Sequence of the first protein:
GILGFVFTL

Sequence of the second protein:
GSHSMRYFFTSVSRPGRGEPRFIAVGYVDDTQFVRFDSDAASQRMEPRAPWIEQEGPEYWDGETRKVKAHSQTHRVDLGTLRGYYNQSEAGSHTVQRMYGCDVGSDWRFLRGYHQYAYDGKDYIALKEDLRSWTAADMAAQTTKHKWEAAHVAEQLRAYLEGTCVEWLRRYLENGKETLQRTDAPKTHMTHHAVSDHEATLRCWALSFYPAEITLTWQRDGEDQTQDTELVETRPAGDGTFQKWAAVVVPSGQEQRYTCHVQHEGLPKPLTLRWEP

This data describes a binding interaction between two proteins.

Contacts between the two chains:
Residue D77 in the second protein is in contact with residue F7 in the first protein (closest heavy-atom distance 4.7 Å).
Residue K66 in the second protein is in contact with residue V6 in the first protein (closest heavy-atom distance 4.7 Å).
Residue T80 in the second protein is in contact with residue L9 in the first protein (closest heavy-atom distance 3.9 Å).
Residue W147 in the second protein contacts residue T8 in the first protein (closest heavy-atom distance 2.9 Å).
Residue D77 in the second protein is in contact with residue L9 in the first protein (closest heavy-atom distance 2.9 Å).
Residue H114 in the second protein is in contact with residue F7 in the first protein (closest heavy-atom distance 3.6 Å).
Residue H70 in the second protein is in contact with residue L3 in the first protein (closest heavy-atom distance 3.2 Å).
Residue K146 in the second protein interacts with residue T8 in the first protein (closest heavy-atom distance 2.7 Å).
Residue M5 in the second protein contacts residue G1 in the first protein (closest heavy-atom distance 4.1 Å).
Residue Y7 in the second protein interacts with residue G1 in the first protein (closest heavy-atom distance 2.9 Å).
Residue K146 in the second protein contacts residue L9 in the first protein (closest heavy-atom distance 3.0 Å).
Residue A69 in the second protein is in contact with residue V6 in the first protein (closest heavy-atom distance 3.9 Å).
Residue I124 in the second protein interacts with residue L9 in the first protein (closest heavy-atom distance 4.2 Å).
Residue L156 in the second protein contacts residue F7 in the first protein (closest heavy-atom distance 3.9 Å).
Residue V67 in the second protein interacts with residue I2 in the first protein (closest heavy-atom distance 3.5 Å).
Residue Y59 in the second protein interacts with residue G1 in the first protein (closest heavy-atom distance 4.5 Å).
Residue W167 in the second protein contacts residue G1 in the first protein (closest heavy-atom distance 3.3 Å).
Residue Y159 in the second protein contacts residue L3 in the first protein (closest heavy-atom distance 3.4 Å).
Residue R97 in the second protein is in contact with residue F7 in the first protein (closest heavy-atom distance 3.4 Å).
Residue H70 in the second protein is in contact with residue I2 in the first protein (closest heavy-atom distance 3.8 Å).
Residue Q155 in the second protein is in contact with residue F5 in the first protein (closest heavy-atom distance 3.5 Å).
Residue T73 in the second protein interacts with residue F7 in the first protein (closest heavy-atom distance 3.3 Å).
Residue H114 in the second protein is in contact with residue L3 in the first protein (closest heavy-atom distance 4.5 Å).
Residue Y159 in the second protein contacts residue I2 in the first protein (closest heavy-atom distance 3.8 Å).
Residue K66 in the second protein interacts with residue G1 in the first protein (closest heavy-atom distance 4.1 Å).
Residue H70 in the second protein contacts residue V6 in the first protein (closest heavy-atom distance 3.6 Å).
Residue Y99 in the second protein interacts with residue I2 in the first protein (closest heavy-atom distance 3.3 Å).
Residue R97 in the second protein contacts residue L3 in the first protein (closest heavy-atom distance 3.6 Å).
Residue K66 in the second protein contacts residue L3 in the first protein (closest heavy-atom distance 3.4 Å).
Residue E63 in the second protein is in contact with residue G1 in the first protein (closest heavy-atom distance 3.4 Å).
Residue Y7 in the second protein is in contact with residue I2 in the first protein (closest heavy-atom distance 3.4 Å).
Residue Y123 in the second protein interacts with residue L9 in the first protein (closest heavy-atom distance 4.0 Å).
Residue D77 in the second protein is in contact with residue T8 in the first protein (closest heavy-atom distance 3.5 Å).
Residue Y116 in the second protein interacts with residue L9 in the first protein (closest heavy-atom distance 3.6 Å).
Residue L156 in the second protein contacts residue L3 in the first protein (closest heavy-atom distance 3.7 Å).
Residue W147 in the second protein interacts with residue L9 in the first protein (closest heavy-atom distance 3.2 Å).
Residue L156 in the second protein contacts residue F5 in the first protein (closest heavy-atom distance 4.0 Å).
Residue Y99 in the second protein contacts residue L3 in the first protein (closest heavy-atom distance 2.9 Å).
Residue Y159 in the second protein contacts residue F5 in the first protein (closest heavy-atom distance 4.9 Å).
Residue T73 in the second protein interacts with residue V6 in the first protein (closest heavy-atom distance 3.3 Å).
Residue V76 in the second protein interacts with residue T8 in the first protein (closest heavy-atom distance 3.9 Å).
Residue V95 in the second protein is in contact with residue L9 in the first protein (closest heavy-atom distance 5.0 Å).
Residue K66 in the second protein is in contact with residue G4 in the first protein (closest heavy-atom distance 3.5 Å).
Residue Y171 in the second protein contacts residue G1 in the first protein (closest heavy-atom distance 2.7 Å).
Residue F9 in the second protein contacts residue I2 in the first protein (closest heavy-atom distance 4.3 Å).
Residue Y116 in the second protein interacts with residue F7 in the first protein (closest heavy-atom distance 4.0 Å).
Residue K66 in the second protein is in contact with residue I2 in the first protein (closest heavy-atom distance 2.8 Å).
Residue T143 in the second protein interacts with residue L9 in the first protein (closest heavy-atom distance 2.7 Å).
Residue L81 in the second protein interacts with residue L9 in the first protein (closest heavy-atom distance 3.7 Å).
Residue Y159 in the second protein interacts with residue G1 in the first protein (closest heavy-atom distance 2.8 Å).
Residue T73 in the second protein contacts residue T8 in the first protein (closest heavy-atom distance 4.0 Å).
Residue H70 in the second protein contacts residue F5 in the first protein (closest heavy-atom distance 4.8 Å).
Residue Y84 in the second protein is in contact with residue L9 in the first protein (closest heavy-atom distance 3.1 Å).
Residue W147 in the second protein contacts residue F7 in the first protein (closest heavy-atom distance 3.7 Å).
Residue V152 in the second protein contacts residue F7 in the first protein (closest heavy-atom distance 3.7 Å).
Residue M45 in the second protein interacts with residue I2 in the first protein (closest heavy-atom distance 4.1 Å).
Residue E63 in the second protein contacts residue I2 in the first protein (closest heavy-atom distance 2.9 Å).